These two protein chains interact to form a complex.

Sequence of the second protein:
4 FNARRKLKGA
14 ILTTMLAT

Sequence of the first protein:
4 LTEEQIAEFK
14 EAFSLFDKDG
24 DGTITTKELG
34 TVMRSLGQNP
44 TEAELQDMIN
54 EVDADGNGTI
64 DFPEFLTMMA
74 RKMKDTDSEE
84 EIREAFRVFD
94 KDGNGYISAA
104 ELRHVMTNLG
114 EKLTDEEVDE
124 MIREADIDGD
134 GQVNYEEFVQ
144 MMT

Interface contacts:
Residue E87 in the first protein is in contact with residue T21 in the second protein (closest heavy-atom distance 3.9 Å).
Residue M124 in the first protein is in contact with residue A6 in the second protein (closest heavy-atom distance 3.7 Å).
Residue M144 in the first protein is in contact with residue R7 in the second protein (closest heavy-atom distance 3.4 Å).
Residue E7 in the first protein is in contact with residue R8 in the second protein (closest heavy-atom distance 2.9 Å).
Residue A128 in the first protein interacts with residue L10 in the second protein (closest heavy-atom distance 4.0 Å).
Residue A88 in the first protein interacts with residue T17 in the second protein (closest heavy-atom distance 3.5 Å).
Residue L112 in the first protein is in contact with residue T16 in the second protein (closest heavy-atom distance 4.0 Å).
Residue E123 in the first protein interacts with residue F4 in the second protein (closest heavy-atom distance 4.2 Å).
Residue M145 in the first protein contacts residue K11 in the second protein (closest heavy-atom distance 3.8 Å).
Residue M144 in the first protein interacts with residue I14 in the second protein (closest heavy-atom distance 3.7 Å).
Residue M72 in the first protein contacts residue L19 in the second protein (closest heavy-atom distance 4.0 Å).
Residue Q41 in the first protein contacts residue T21 in the second protein (closest heavy-atom distance 3.9 Å).
Residue E11 in the first protein contacts residue R8 in the second protein (closest heavy-atom distance 3.1 Å).
Residue L39 in the first protein interacts with residue T17 in the second protein (closest heavy-atom distance 4.0 Å).
Residue F92 in the first protein is in contact with residue I14 in the second protein (closest heavy-atom distance 3.9 Å).
Residue M109 in the first protein is in contact with residue K9 in the second protein (closest heavy-atom distance 4.0 Å).
Residue E11 in the first protein interacts with residue L15 in the second protein (closest heavy-atom distance 4.2 Å).
Residue L18 in the first protein contacts residue T16 in the second protein (closest heavy-atom distance 3.4 Å).
Residue E127 in the first protein interacts with residue A6 in the second protein (closest heavy-atom distance 3.7 Å).
Residue F19 in the first protein is in contact with residue T16 in the second protein (closest heavy-atom distance 3.5 Å).
Residue Q41 in the first protein interacts with residue A20 in the second protein (closest heavy-atom distance 3.8 Å).
Residue E120 in the first protein interacts with residue F4 in the second protein (closest heavy-atom distance 3.5 Å).
Residue L105 in the first protein is in contact with residue L10 in the second protein (closest heavy-atom distance 4.2 Å).
Residue L39 in the first protein is in contact with residue A20 in the second protein (closest heavy-atom distance 3.5 Å).
Residue A15 in the first protein contacts residue L15 in the second protein (closest heavy-atom distance 4.1 Å).
Residue A15 in the first protein contacts residue T16 in the second protein (closest heavy-atom distance 3.3 Å).
Residue E114 in the first protein is in contact with residue K9 in the second protein (closest heavy-atom distance 3.5 Å).
Residue A15 in the first protein contacts residue G12 in the second protein (closest heavy-atom distance 3.5 Å).
Residue M109 in the first protein is in contact with residue A13 in the second protein (closest heavy-atom distance 3.8 Å).
Residue E14 in the first protein interacts with residue K9 in the second protein (closest heavy-atom distance 3.2 Å).
Residue M145 in the first protein contacts residue M18 in the second protein (closest heavy-atom distance 3.5 Å).
Residue M145 in the first protein is in contact with residue I14 in the second protein (closest heavy-atom distance 3.4 Å).
Residue E11 in the first protein interacts with residue G12 in the second protein (closest heavy-atom distance 3.7 Å).
Residue F68 in the first protein interacts with residue L19 in the second protein (closest heavy-atom distance 4.0 Å).
Residue K75 in the first protein is in contact with residue L19 in the second protein (closest heavy-atom distance 4.2 Å).
Residue I85 in the first protein is in contact with residue M18 in the second protein (closest heavy-atom distance 4.2 Å).
Residue L18 in the first protein interacts with residue A13 in the second protein (closest heavy-atom distance 3.8 Å).
Residue F141 in the first protein interacts with residue I14 in the second protein (closest heavy-atom distance 3.7 Å).
Residue E84 in the first protein is in contact with residue M18 in the second protein (closest heavy-atom distance 2.8 Å).
Residue A10 in the first protein is in contact with residue R8 in the second protein (closest heavy-atom distance 3.6 Å).
Residue E123 in the first protein interacts with residue A6 in the second protein (closest heavy-atom distance 3.8 Å).
Residue E11 in the first protein interacts with residue K11 in the second protein (closest heavy-atom distance 3.2 Å).
Residue E127 in the first protein is in contact with residue R7 in the second protein (closest heavy-atom distance 3.6 Å).
Residue L112 in the first protein is in contact with residue A13 in the second protein (closest heavy-atom distance 3.9 Å).
Residue F12 in the first protein interacts with residue L15 in the second protein (closest heavy-atom distance 3.7 Å).
Residue M145 in the first protein is in contact with residue L15 in the second protein (closest heavy-atom distance 3.8 Å).
Residue M36 in the first protein is in contact with residue A20 in the second protein (closest heavy-atom distance 3.6 Å).
Residue M144 in the first protein is in contact with residue K11 in the second protein (closest heavy-atom distance 3.1 Å).
Residue M72 in the first protein is in contact with residue L15 in the second protein (closest heavy-atom distance 3.9 Å).
Residue E14 in the first protein contacts residue R8 in the second protein (closest heavy-atom distance 3.3 Å).
Residue M124 in the first protein contacts residue F4 in the second protein (closest heavy-atom distance 3.9 Å).
Residue F19 in the first protein interacts with residue L19 in the second protein (closest heavy-atom distance 3.9 Å).
Residue M144 in the first protein contacts residue L10 in the second protein (closest heavy-atom distance 3.5 Å).
Residue F92 in the first protein is in contact with residue A13 in the second protein (closest heavy-atom distance 4.0 Å).
Residue A88 in the first protein contacts residue M18 in the second protein (closest heavy-atom distance 4.2 Å).
Residue M124 in the first protein interacts with residue L10 in the second protein (closest heavy-atom distance 3.3 Å).
Residue F92 in the first protein interacts with residue T17 in the second protein (closest heavy-atom distance 3.5 Å).
Residue E14 in the first protein interacts with residue G12 in the second protein (closest heavy-atom distance 3.9 Å).
Residue L116 in the first protein contacts residue F4 in the second protein (closest heavy-atom distance 4.1 Å).
Residue L18 in the first protein contacts residue G12 in the second protein (closest heavy-atom distance 3.9 Å).